Interface contacts:
Residue E194 in chain B contacts residue V53 in chain A (closest heavy-atom distance 4.9 Å).
Residue D191 in chain B is in contact with residue A51 in chain A (closest heavy-atom distance 4.2 Å).
Residue K193 in chain B contacts residue A51 in chain A (closest heavy-atom distance 4.5 Å).
Residue D191 in chain B interacts with residue V53 in chain A (closest heavy-atom distance 3.1 Å).

Sequence of chain A:
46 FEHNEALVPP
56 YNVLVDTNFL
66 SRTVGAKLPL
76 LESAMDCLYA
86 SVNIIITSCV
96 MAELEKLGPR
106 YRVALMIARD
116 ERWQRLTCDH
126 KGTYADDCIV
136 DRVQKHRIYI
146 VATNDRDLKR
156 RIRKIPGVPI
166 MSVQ

This data describes a binding interaction between two proteins.

Sequence of chain B:
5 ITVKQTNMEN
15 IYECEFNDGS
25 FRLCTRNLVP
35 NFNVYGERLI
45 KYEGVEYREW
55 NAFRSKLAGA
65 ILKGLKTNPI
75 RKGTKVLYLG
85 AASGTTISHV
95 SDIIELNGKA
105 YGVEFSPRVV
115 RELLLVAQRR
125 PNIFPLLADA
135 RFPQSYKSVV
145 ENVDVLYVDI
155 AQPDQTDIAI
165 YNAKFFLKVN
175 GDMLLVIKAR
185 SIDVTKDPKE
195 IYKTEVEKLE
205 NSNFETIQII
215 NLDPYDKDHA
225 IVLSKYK